Sequence of chain A:
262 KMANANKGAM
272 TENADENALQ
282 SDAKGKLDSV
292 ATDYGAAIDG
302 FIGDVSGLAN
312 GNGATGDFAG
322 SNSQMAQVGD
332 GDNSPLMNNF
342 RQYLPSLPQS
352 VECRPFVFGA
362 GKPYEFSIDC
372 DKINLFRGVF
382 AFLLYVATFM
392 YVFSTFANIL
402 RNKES

Interface contacts:
Residue L384 in chain A interacts with residue L64 in chain B (closest heavy-atom distance 3.9 Å).
Residue L384 in chain A is in contact with residue I60 in chain B (closest heavy-atom distance 4.0 Å).
Residue M391 in chain A contacts residue F68 in chain B (closest heavy-atom distance 4.2 Å).
Residue V380 in chain A is in contact with residue I60 in chain B (closest heavy-atom distance 3.6 Å).
Residue K373 in chain A contacts residue W49 in chain B (closest heavy-atom distance 3.5 Å).
Residue V387 in chain A interacts with residue F68 in chain B (closest heavy-atom distance 3.6 Å).
Residue V387 in chain A interacts with residue L64 in chain B (closest heavy-atom distance 4.0 Å).
Residue L376 in chain A interacts with residue V53 in chain B (closest heavy-atom distance 4.4 Å).
Residue K373 in chain A interacts with residue V53 in chain B (closest heavy-atom distance 4.1 Å).
Residue F383 in chain A is in contact with residue L64 in chain B (closest heavy-atom distance 3.5 Å).

Sequence of chain B:
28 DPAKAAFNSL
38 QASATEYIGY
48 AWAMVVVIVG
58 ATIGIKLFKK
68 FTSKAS

This data describes a binding interaction between two proteins.